Contacts between the two chains:
Residue L132 in chain A contacts residue F90 in chain B (closest heavy-atom distance 4.2 Å).
Residue F135 in chain A is in contact with residue F94 in chain B (closest heavy-atom distance 3.3 Å).
Residue E179 in chain A interacts with residue N168 in chain B (closest heavy-atom distance 4.7 Å).
Residue M138 in chain A contacts residue V97 in chain B (closest heavy-atom distance 3.6 Å).
Residue S153 in chain A is in contact with residue F101 in chain B (closest heavy-atom distance 4.7 Å).
Residue V124 in chain A is in contact with residue V87 in chain B (closest heavy-atom distance 3.9 Å).
Residue L132 in chain A interacts with residue F63 in chain B (closest heavy-atom distance 4.3 Å).
Residue I128 in chain A interacts with residue F90 in chain B (closest heavy-atom distance 4.1 Å).
Residue W89 in chain A contacts residue Y57 in chain B (closest heavy-atom distance 3.4 Å).
Residue I131 in chain A is in contact with residue F94 in chain B (closest heavy-atom distance 4.1 Å).
Residue I154 in chain A is in contact with residue F101 in chain B (closest heavy-atom distance 4.0 Å).
Residue M138 in chain A interacts with residue F101 in chain B (closest heavy-atom distance 3.7 Å).
Residue W89 in chain A is in contact with residue L60 in chain B (closest heavy-atom distance 4.6 Å).
Residue E164 in chain A contacts residue A91 in chain B (closest heavy-atom distance 4.6 Å).
Residue I128 in chain A interacts with residue V87 in chain B (closest heavy-atom distance 3.5 Å).
Residue V124 in chain A is in contact with residue G83 in chain B (closest heavy-atom distance 3.5 Å).
Residue Y121 in chain A is in contact with residue L80 in chain B (closest heavy-atom distance 3.5 Å).
Residue F181 in chain A is in contact with residue F170 in chain B (closest heavy-atom distance 4.5 Å).
Residue S134 in chain A interacts with residue F94 in chain B (closest heavy-atom distance 3.6 Å).
Residue F135 in chain A is in contact with residue V93 in chain B (closest heavy-atom distance 3.5 Å).
Residue I131 in chain A contacts residue F90 in chain B (closest heavy-atom distance 3.6 Å).
Residue I128 in chain A is in contact with residue G83 in chain B (closest heavy-atom distance 4.6 Å).
Residue T127 in chain A is in contact with residue V87 in chain B (closest heavy-atom distance 4.7 Å).
Residue I131 in chain A interacts with residue V87 in chain B (closest heavy-atom distance 4.8 Å).
Residue C156 in chain A interacts with residue F94 in chain B (closest heavy-atom distance 4.9 Å).
Residue F150 in chain A is in contact with residue F101 in chain B (closest heavy-atom distance 3.8 Å).
Residue Y121 in chain A contacts residue E79 in chain B (closest heavy-atom distance 4.6 Å).
Residue A157 in chain A interacts with residue V98 in chain B (closest heavy-atom distance 4.0 Å).
Residue Y142 in chain A contacts residue I105 in chain B (closest heavy-atom distance 2.5 Å).
Residue M138 in chain A is in contact with residue F94 in chain B (closest heavy-atom distance 3.5 Å).
Residue F135 in chain A interacts with residue V97 in chain B (closest heavy-atom distance 3.9 Å).
Residue Y142 in chain A contacts residue Y56 in chain B (closest heavy-atom distance 3.7 Å).
Residue L139 in chain A is in contact with residue V97 in chain B (closest heavy-atom distance 4.5 Å).
Residue Y142 in chain A is in contact with residue D106 in chain B (closest heavy-atom distance 4.1 Å).
Residue I131 in chain A is in contact with residue A91 in chain B (closest heavy-atom distance 3.5 Å).
Residue L139 in chain A interacts with residue F101 in chain B (closest heavy-atom distance 4.7 Å).
Residue E120 in chain A contacts residue M167 in chain B (closest heavy-atom distance 4.9 Å).
Residue M138 in chain A is in contact with residue V98 in chain B (closest heavy-atom distance 4.1 Å).
Residue A157 in chain A interacts with residue F94 in chain B (closest heavy-atom distance 3.8 Å).
Residue F150 in chain A is in contact with residue I105 in chain B (closest heavy-atom distance 3.7 Å).
Residue L161 in chain A is in contact with residue I95 in chain B (closest heavy-atom distance 4.3 Å).
Residue Y142 in chain A contacts residue G107 in chain B (closest heavy-atom distance 4.7 Å).
Residue M160 in chain A interacts with residue F94 in chain B (closest heavy-atom distance 3.4 Å).
Residue I128 in chain A is in contact with residue W86 in chain B (closest heavy-atom distance 4.3 Å).
Residue Y121 in chain A contacts residue D169 in chain B (closest heavy-atom distance 4.3 Å).
Residue Y142 in chain A contacts residue F101 in chain B (closest heavy-atom distance 3.4 Å).
Residue F181 in chain A contacts residue F84 in chain B (closest heavy-atom distance 4.7 Å).
Residue F135 in chain A contacts residue F90 in chain B (closest heavy-atom distance 3.8 Å).

These two protein chains interact to form a complex.

Sequence of chain A:
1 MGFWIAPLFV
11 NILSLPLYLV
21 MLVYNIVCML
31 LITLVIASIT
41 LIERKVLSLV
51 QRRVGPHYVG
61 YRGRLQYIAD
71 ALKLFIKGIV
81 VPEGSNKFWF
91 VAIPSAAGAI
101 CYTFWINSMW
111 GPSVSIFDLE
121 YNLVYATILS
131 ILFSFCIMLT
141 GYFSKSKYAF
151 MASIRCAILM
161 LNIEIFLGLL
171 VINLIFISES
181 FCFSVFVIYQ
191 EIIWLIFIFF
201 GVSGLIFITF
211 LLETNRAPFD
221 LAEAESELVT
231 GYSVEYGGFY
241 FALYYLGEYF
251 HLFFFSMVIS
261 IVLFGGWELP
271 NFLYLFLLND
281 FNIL

Sequence of chain B:
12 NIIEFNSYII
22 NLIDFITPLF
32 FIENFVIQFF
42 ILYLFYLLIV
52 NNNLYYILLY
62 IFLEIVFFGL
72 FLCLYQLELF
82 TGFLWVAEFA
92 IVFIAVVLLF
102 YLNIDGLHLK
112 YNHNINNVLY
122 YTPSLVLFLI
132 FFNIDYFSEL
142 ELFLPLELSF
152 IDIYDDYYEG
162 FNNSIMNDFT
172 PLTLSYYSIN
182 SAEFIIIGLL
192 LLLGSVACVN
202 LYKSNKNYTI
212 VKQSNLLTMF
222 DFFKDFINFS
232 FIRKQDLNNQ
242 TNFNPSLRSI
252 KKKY